Sequence of the first protein:
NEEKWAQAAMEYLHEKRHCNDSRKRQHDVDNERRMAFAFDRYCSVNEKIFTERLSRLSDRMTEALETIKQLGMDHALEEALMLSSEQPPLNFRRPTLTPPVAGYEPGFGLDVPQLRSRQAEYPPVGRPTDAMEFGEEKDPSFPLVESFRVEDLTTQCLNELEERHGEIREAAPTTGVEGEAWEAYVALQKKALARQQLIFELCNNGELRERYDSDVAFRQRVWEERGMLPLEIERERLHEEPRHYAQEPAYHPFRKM

Residue-level contacts at the interface:
Residue F19 in the second protein interacts with residue R126 in the first protein (closest heavy-atom distance 3.2 Å).
Residue K58 in the second protein contacts residue P127 in the first protein (closest heavy-atom distance 3.4 Å).
Residue Q54 in the second protein is in contact with residue R125 in the first protein (closest heavy-atom distance 2.9 Å).
Residue Q225 in the second protein is in contact with residue M93 in the first protein (closest heavy-atom distance 3.1 Å).
Residue W220 in the second protein is in contact with residue S116 in the first protein (closest heavy-atom distance 3.3 Å).
Residue Q97 in the second protein is in contact with residue W37 in the first protein (closest heavy-atom distance 3.4 Å).
Residue F294 in the second protein contacts residue R85 in the first protein (closest heavy-atom distance 3.2 Å).
Residue V56 in the second protein interacts with residue T128 in the first protein (closest heavy-atom distance 3.1 Å).
Residue E134 in the second protein contacts residue V133 in the first protein (closest heavy-atom distance 3.4 Å).
Residue F294 in the second protein is in contact with residue N78 in the first protein (closest heavy-atom distance 3.3 Å).
Residue F91 in the second protein contacts residue Y44 in the first protein (closest heavy-atom distance 3.4 Å).
Residue V57 in the second protein is in contact with residue T128 in the first protein (closest heavy-atom distance 3.0 Å).
Residue Y79 in the second protein is in contact with residue D53 in the first protein (closest heavy-atom distance 2.9 Å).
Residue V284 in the second protein interacts with residue R92 in the first protein (closest heavy-atom distance 3.0 Å).
Residue Y79 in the second protein is in contact with residue H50 in the first protein (closest heavy-atom distance 3.1 Å).
Residue D287 in the second protein interacts with residue R88 in the first protein (closest heavy-atom distance 3.4 Å).
Residue Y218 in the second protein is in contact with residue E118 in the first protein (closest heavy-atom distance 3.3 Å).
Residue T293 in the second protein is in contact with residue N78 in the first protein (closest heavy-atom distance 3.3 Å).
Residue R266 in the second protein is in contact with residue R85 in the first protein (closest heavy-atom distance 2.8 Å).
Residue P26 in the second protein contacts residue S117 in the first protein (closest heavy-atom distance 3.2 Å).
Residue N222 in the second protein is in contact with residue E111 in the first protein (closest heavy-atom distance 3.3 Å).
Residue A223 in the second protein interacts with residue A112 in the first protein (closest heavy-atom distance 3.3 Å).
Residue T25 in the second protein contacts residue R159 in the first protein (closest heavy-atom distance 3.2 Å).
Residue S296 in the second protein is in contact with residue I81 in the first protein (closest heavy-atom distance 3.2 Å).
Residue G18 in the second protein interacts with residue R126 in the first protein (closest heavy-atom distance 2.8 Å).
Residue N222 in the second protein is in contact with residue M114 in the first protein (closest heavy-atom distance 2.8 Å).
Residue S21 in the second protein contacts residue Q119 in the first protein (closest heavy-atom distance 3.0 Å).
Residue W236 in the second protein interacts with residue L103 in the first protein (closest heavy-atom distance 3.3 Å).
Residue R200 in the second protein contacts residue E118 in the first protein (closest heavy-atom distance 2.9 Å).
Residue A33 in the second protein is in contact with residue H107 in the first protein (closest heavy-atom distance 3.2 Å).
Residue E75 in the second protein is in contact with residue E64 in the first protein (closest heavy-atom distance 3.3 Å).
Residue F238 in the second protein contacts residue I100 in the first protein (closest heavy-atom distance 3.4 Å).
Residue F294 in the second protein is in contact with residue I81 in the first protein (closest heavy-atom distance 3.1 Å).
Residue M68 in the second protein is in contact with residue F71 in the first protein (closest heavy-atom distance 3.4 Å).
Residue R78 in the second protein is in contact with residue K56 in the first protein (closest heavy-atom distance 3.0 Å).
Residue E295 in the second protein contacts residue Y74 in the first protein (closest heavy-atom distance 3.1 Å).
Residue H82 in the second protein interacts with residue E43 in the first protein (closest heavy-atom distance 3.3 Å).
Residue H20 in the second protein interacts with residue Q119 in the first protein (closest heavy-atom distance 2.9 Å).
Residue L245 in the second protein is in contact with residue N123 in the first protein (closest heavy-atom distance 3.2 Å).
Residue Y218 in the second protein contacts residue P120 in the first protein (closest heavy-atom distance 3.2 Å).
Residue R136 in the second protein contacts residue L129 in the first protein (closest heavy-atom distance 2.7 Å).
Residue D287 in the second protein is in contact with residue R92 in the first protein (closest heavy-atom distance 3.4 Å).
Residue R81 in the second protein interacts with residue Y44 in the first protein (closest heavy-atom distance 2.8 Å).
Residue L119 in the second protein interacts with residue D143 in the first protein (closest heavy-atom distance 3.3 Å).
Residue Q54 in the second protein interacts with residue F124 in the first protein (closest heavy-atom distance 3.0 Å).
Residue H82 in the second protein contacts residue Y44 in the first protein (closest heavy-atom distance 3.1 Å).
Residue S296 in the second protein contacts residue R85 in the first protein (closest heavy-atom distance 3.1 Å).
Residue V31 in the second protein is in contact with residue E111 in the first protein (closest heavy-atom distance 3.4 Å).
Residue K58 in the second protein interacts with residue T128 in the first protein (closest heavy-atom distance 3.3 Å).
Residue Y79 in the second protein contacts residue N52 in the first protein (closest heavy-atom distance 3.2 Å).
Residue T227 in the second protein contacts residue A96 in the first protein (closest heavy-atom distance 3.2 Å).
Residue E65 in the second protein contacts residue Y74 in the first protein (closest heavy-atom distance 2.9 Å).
Residue R81 in the second protein is in contact with residue L45 in the first protein (closest heavy-atom distance 3.2 Å).
Residue V56 in the second protein interacts with residue R125 in the first protein (closest heavy-atom distance 2.7 Å).
Residue H23 in the second protein contacts residue V157 in the first protein (closest heavy-atom distance 3.2 Å).
Residue Q22 in the second protein is in contact with residue Q119 in the first protein (closest heavy-atom distance 2.7 Å).
Residue Q30 in the second protein is in contact with residue E111 in the first protein (closest heavy-atom distance 3.3 Å).
Residue Q97 in the second protein is in contact with residue K36 in the first protein (closest heavy-atom distance 2.4 Å).
Residue D291 in the second protein is in contact with residue R85 in the first protein (closest heavy-atom distance 3.4 Å).
Residue Q22 in the second protein contacts residue E118 in the first protein (closest heavy-atom distance 3.1 Å).

This data describes a binding interaction between two proteins.

Sequence of the second protein:
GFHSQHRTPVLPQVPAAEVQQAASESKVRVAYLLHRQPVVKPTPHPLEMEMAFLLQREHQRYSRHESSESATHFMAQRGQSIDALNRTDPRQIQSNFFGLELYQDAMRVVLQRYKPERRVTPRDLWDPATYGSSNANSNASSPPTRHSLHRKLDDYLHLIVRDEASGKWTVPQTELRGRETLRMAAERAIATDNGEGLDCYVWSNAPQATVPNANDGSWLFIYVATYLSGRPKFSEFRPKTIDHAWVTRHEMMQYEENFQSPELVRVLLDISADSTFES